Sequence of chain B:
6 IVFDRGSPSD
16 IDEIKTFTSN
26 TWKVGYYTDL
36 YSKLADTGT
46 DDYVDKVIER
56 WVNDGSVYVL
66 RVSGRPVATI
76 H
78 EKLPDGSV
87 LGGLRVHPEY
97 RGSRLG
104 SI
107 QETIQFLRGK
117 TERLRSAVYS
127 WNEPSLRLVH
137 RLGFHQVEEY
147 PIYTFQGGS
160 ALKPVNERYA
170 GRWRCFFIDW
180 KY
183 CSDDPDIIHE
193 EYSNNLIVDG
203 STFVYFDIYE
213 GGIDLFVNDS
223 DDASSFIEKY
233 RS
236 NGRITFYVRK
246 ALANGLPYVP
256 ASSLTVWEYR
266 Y

These two protein chains interact to form a complex.

Sequence of chain A:
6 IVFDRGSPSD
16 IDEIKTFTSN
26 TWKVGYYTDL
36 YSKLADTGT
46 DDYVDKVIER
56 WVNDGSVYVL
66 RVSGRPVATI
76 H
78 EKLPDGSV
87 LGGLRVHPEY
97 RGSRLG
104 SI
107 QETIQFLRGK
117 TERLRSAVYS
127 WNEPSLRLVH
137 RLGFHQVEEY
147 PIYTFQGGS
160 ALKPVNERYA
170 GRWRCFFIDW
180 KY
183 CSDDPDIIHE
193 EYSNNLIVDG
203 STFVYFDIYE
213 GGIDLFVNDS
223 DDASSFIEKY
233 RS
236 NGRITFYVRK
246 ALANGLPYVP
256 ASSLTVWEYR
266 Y

Residue-level contacts at the interface:
Residue V254 in chain B contacts residue T150 in chain A (closest heavy-atom distance 2.9 Å).
Residue W27 in chain B is in contact with residue L35 in chain A (closest heavy-atom distance 3.5 Å).
Residue A248 in chain B is in contact with residue Q152 in chain A (closest heavy-atom distance 3.6 Å).
Residue T150 in chain B contacts residue V254 in chain A (closest heavy-atom distance 2.9 Å).
Residue Q152 in chain B interacts with residue P252 in chain A (closest heavy-atom distance 2.7 Å).
Residue K38 in chain B interacts with residue L132 in chain A (closest heavy-atom distance 3.4 Å).
Residue F151 in chain B is in contact with residue V254 in chain A (closest heavy-atom distance 3.7 Å).
Residue W127 in chain B is in contact with residue L35 in chain A (closest heavy-atom distance 3.3 Å).
Residue T150 in chain B contacts residue Y253 in chain A (closest heavy-atom distance 3.8 Å).
Residue Q152 in chain B contacts residue V254 in chain A (closest heavy-atom distance 3.6 Å).
Residue E129 in chain B is in contact with residue L35 in chain A (closest heavy-atom distance 4.1 Å).
Residue Q152 in chain B contacts residue N249 in chain A (closest heavy-atom distance 3.4 Å).
Residue P252 in chain B is in contact with residue R233 in chain A (closest heavy-atom distance 3.4 Å).
Residue S126 in chain B contacts residue K38 in chain A (closest heavy-atom distance 3.0 Å).
Residue Y32 in chain B is in contact with residue W27 in chain A (closest heavy-atom distance 3.5 Å).
Residue R233 in chain B interacts with residue P252 in chain A (closest heavy-atom distance 3.4 Å).
Residue K38 in chain B contacts residue E129 in chain A (closest heavy-atom distance 2.9 Å).
Residue R133 in chain B contacts residue D34 in chain A (closest heavy-atom distance 4.1 Å).
Residue Y253 in chain B interacts with residue F151 in chain A (closest heavy-atom distance 3.8 Å).
Residue Y31 in chain B interacts with residue R133 in chain A (closest heavy-atom distance 3.2 Å).
Residue T150 in chain B is in contact with residue P252 in chain A (closest heavy-atom distance 4.3 Å).
Residue Y31 in chain B contacts residue P130 in chain A (closest heavy-atom distance 4.0 Å).
Residue P252 in chain B interacts with residue F151 in chain A (closest heavy-atom distance 3.3 Å).
Residue K38 in chain B is in contact with residue S126 in chain A (closest heavy-atom distance 3.0 Å).
Residue V254 in chain B interacts with residue F151 in chain A (closest heavy-atom distance 3.7 Å).
Residue Y32 in chain B contacts residue P130 in chain A (closest heavy-atom distance 3.9 Å).
Residue L132 in chain B contacts residue K38 in chain A (closest heavy-atom distance 3.4 Å).
Residue P252 in chain B contacts residue T150 in chain A (closest heavy-atom distance 4.3 Å).
Residue Y253 in chain B contacts residue Y253 in chain A (closest heavy-atom distance 3.5 Å).
Residue T42 in chain B is in contact with residue A256 in chain A (closest heavy-atom distance 3.9 Å).
Residue R133 in chain B is in contact with residue Y31 in chain A (closest heavy-atom distance 3.2 Å).
Residue Y32 in chain B interacts with residue Y32 in chain A (closest heavy-atom distance 3.6 Å).
Residue A256 in chain B contacts residue A256 in chain A (closest heavy-atom distance 3.8 Å).
Residue Y253 in chain B contacts residue Q152 in chain A (closest heavy-atom distance 4.2 Å).
Residue E129 in chain B contacts residue K38 in chain A (closest heavy-atom distance 2.9 Å).
Residue L35 in chain B is in contact with residue E129 in chain A (closest heavy-atom distance 4.1 Å).
Residue L35 in chain B contacts residue W27 in chain A (closest heavy-atom distance 3.5 Å).
Residue F151 in chain B is in contact with residue Y253 in chain A (closest heavy-atom distance 3.8 Å).
Residue N249 in chain B interacts with residue Q152 in chain A (closest heavy-atom distance 3.4 Å).
Residue P252 in chain B interacts with residue Q152 in chain A (closest heavy-atom distance 2.7 Å).
Residue W27 in chain B is in contact with residue Y32 in chain A (closest heavy-atom distance 3.5 Å).
Residue Q152 in chain B contacts residue L251 in chain A (closest heavy-atom distance 2.4 Å).
Residue Q152 in chain B contacts residue A248 in chain A (closest heavy-atom distance 3.6 Å).
Residue E129 in chain B interacts with residue D34 in chain A (closest heavy-atom distance 3.6 Å).
Residue P130 in chain B contacts residue Y32 in chain A (closest heavy-atom distance 3.9 Å).
Residue Y31 in chain B interacts with residue E129 in chain A (closest heavy-atom distance 3.4 Å).
Residue Y253 in chain B contacts residue T150 in chain A (closest heavy-atom distance 3.8 Å).
Residue D34 in chain B is in contact with residue E129 in chain A (closest heavy-atom distance 3.6 Å).
Residue D34 in chain B is in contact with residue R133 in chain A (closest heavy-atom distance 4.1 Å).
Residue Y32 in chain B is in contact with residue K28 in chain A (closest heavy-atom distance 3.8 Å).
Residue L251 in chain B contacts residue Q152 in chain A (closest heavy-atom distance 2.4 Å).
Residue K28 in chain B interacts with residue Y32 in chain A (closest heavy-atom distance 3.8 Å).
Residue F151 in chain B is in contact with residue P252 in chain A (closest heavy-atom distance 3.3 Å).
Residue E129 in chain B contacts residue Y31 in chain A (closest heavy-atom distance 3.4 Å).
Residue P130 in chain B interacts with residue Y31 in chain A (closest heavy-atom distance 4.0 Å).
Residue A256 in chain B interacts with residue T42 in chain A (closest heavy-atom distance 3.9 Å).
Residue V254 in chain B interacts with residue Q152 in chain A (closest heavy-atom distance 3.6 Å).
Residue Q152 in chain B contacts residue Y253 in chain A (closest heavy-atom distance 4.2 Å).
Residue L35 in chain B is in contact with residue W127 in chain A (closest heavy-atom distance 3.3 Å).
Residue L39 in chain B is in contact with residue L39 in chain A (closest heavy-atom distance 4.1 Å).